Residue-level contacts at the interface:
Residue N22 in protein 2 interacts with residue L12 in protein 1 (closest heavy-atom distance 3.6 Å).
Residue L26 in protein 2 interacts with residue M19 in protein 1 (closest heavy-atom distance 4.0 Å).
Residue H23 in protein 2 interacts with residue M19 in protein 1 (closest heavy-atom distance 3.9 Å).
Residue H23 in protein 2 is in contact with residue H23 in protein 1 (closest heavy-atom distance 3.5 Å).
Residue N22 in protein 2 contacts residue I55 in protein 1 (closest heavy-atom distance 4.0 Å).
Residue K21 in protein 2 contacts residue M19 in protein 1 (closest heavy-atom distance 4.4 Å).
Residue E30 in protein 2 is in contact with residue H23 in protein 1 (closest heavy-atom distance 3.4 Å).
Residue L26 in protein 2 interacts with residue H23 in protein 1 (closest heavy-atom distance 4.1 Å).
Residue M25 in protein 2 is in contact with residue L12 in protein 1 (closest heavy-atom distance 3.4 Å).
Residue N22 in protein 2 is in contact with residue M19 in protein 1 (closest heavy-atom distance 2.8 Å).
Residue M25 in protein 2 contacts residue A175 in protein 1 (closest heavy-atom distance 4.0 Å).
Residue M25 in protein 2 contacts residue T173 in protein 1 (closest heavy-atom distance 4.1 Å).

This data describes a binding interaction between two proteins.

Sequence of protein 1:
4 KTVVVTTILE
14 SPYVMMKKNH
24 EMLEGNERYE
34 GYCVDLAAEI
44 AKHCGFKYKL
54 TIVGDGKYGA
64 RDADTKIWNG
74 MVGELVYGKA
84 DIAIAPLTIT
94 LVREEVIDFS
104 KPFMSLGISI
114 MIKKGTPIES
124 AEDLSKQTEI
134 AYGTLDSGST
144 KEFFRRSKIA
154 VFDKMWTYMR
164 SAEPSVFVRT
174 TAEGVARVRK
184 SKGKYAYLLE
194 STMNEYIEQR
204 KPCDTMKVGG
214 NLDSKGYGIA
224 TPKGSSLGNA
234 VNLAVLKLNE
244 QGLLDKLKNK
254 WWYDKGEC

Sequence of protein 2:
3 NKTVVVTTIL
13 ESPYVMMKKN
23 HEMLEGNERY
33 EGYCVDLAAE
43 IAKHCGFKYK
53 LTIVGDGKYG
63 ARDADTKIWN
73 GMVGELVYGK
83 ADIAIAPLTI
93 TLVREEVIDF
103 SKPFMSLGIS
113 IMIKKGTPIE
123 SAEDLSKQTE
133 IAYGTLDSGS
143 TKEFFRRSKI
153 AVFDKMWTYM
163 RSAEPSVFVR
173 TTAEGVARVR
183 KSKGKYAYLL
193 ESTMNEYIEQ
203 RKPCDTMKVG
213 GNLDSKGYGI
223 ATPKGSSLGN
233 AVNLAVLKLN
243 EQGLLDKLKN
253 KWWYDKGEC